Residue-level contacts at the interface:
Residue Q550 in the second protein contacts residue F344 in the first protein (closest heavy-atom distance 3.8 Å).
Residue P543 in the second protein contacts residue H296 in the first protein (closest heavy-atom distance 3.4 Å).
Residue G529 in the second protein is in contact with residue F336 in the first protein (closest heavy-atom distance 3.9 Å).
Residue K698 in the second protein is in contact with residue F344 in the first protein (closest heavy-atom distance 4.0 Å).
Residue W693 in the second protein interacts with residue L341 in the first protein (closest heavy-atom distance 3.5 Å).
Residue P532 in the second protein is in contact with residue M332 in the first protein (closest heavy-atom distance 3.4 Å).
Residue V538 in the second protein interacts with residue F336 in the first protein (closest heavy-atom distance 4.0 Å).
Residue L557 in the second protein is in contact with residue V345 in the first protein (closest heavy-atom distance 3.9 Å).
Residue G435 in the second protein interacts with residue Q349 in the first protein (closest heavy-atom distance 3.4 Å).
Residue I437 in the second protein interacts with residue D346 in the first protein (closest heavy-atom distance 3.7 Å).
Residue L690 in the second protein is in contact with residue N171 in the first protein (closest heavy-atom distance 3.2 Å).
Residue I437 in the second protein contacts residue F344 in the first protein (closest heavy-atom distance 3.8 Å).
Residue Y551 in the second protein contacts residue I281 in the first protein (closest heavy-atom distance 3.3 Å).
Residue G548 in the second protein contacts residue S293 in the first protein (closest heavy-atom distance 4.0 Å).
Residue Y549 in the second protein contacts residue S293 in the first protein (closest heavy-atom distance 4.0 Å).
Residue H547 in the second protein is in contact with residue S293 in the first protein (closest heavy-atom distance 4.0 Å).
Residue G435 in the second protein is in contact with residue V345 in the first protein (closest heavy-atom distance 3.5 Å).
Residue Q550 in the second protein is in contact with residue D343 in the first protein (closest heavy-atom distance 3.6 Å).
Residue I562 in the second protein is in contact with residue H296 in the first protein (closest heavy-atom distance 3.8 Å).
Residue H552 in the second protein contacts residue M347 in the first protein (closest heavy-atom distance 3.2 Å).
Residue P687 in the second protein contacts residue C166 in the first protein (closest heavy-atom distance 3.9 Å).
Residue F545 in the second protein is in contact with residue H296 in the first protein (closest heavy-atom distance 3.7 Å).
Residue K683 in the second protein contacts residue N171 in the first protein (closest heavy-atom distance 3.9 Å).
Residue P687 in the second protein is in contact with residue N171 in the first protein (closest heavy-atom distance 4.0 Å).
Residue S688 in the second protein is in contact with residue W118 in the first protein (closest heavy-atom distance 4.0 Å).
Residue P532 in the second protein is in contact with residue E333 in the first protein (closest heavy-atom distance 3.7 Å).
Residue H547 in the second protein interacts with residue D292 in the first protein (closest heavy-atom distance 4.0 Å).
Residue P687 in the second protein is in contact with residue W118 in the first protein (closest heavy-atom distance 3.3 Å).
Residue Q528 in the second protein contacts residue F336 in the first protein (closest heavy-atom distance 3.9 Å).
Residue M675 in the second protein contacts residue M342 in the first protein (closest heavy-atom distance 3.7 Å).
Residue N684 in the second protein interacts with residue N171 in the first protein (closest heavy-atom distance 3.1 Å).
Residue Y549 in the second protein interacts with residue I281 in the first protein (closest heavy-atom distance 3.6 Å).
Residue L677 in the second protein is in contact with residue L341 in the first protein (closest heavy-atom distance 3.7 Å).
Residue H552 in the second protein is in contact with residue V345 in the first protein (closest heavy-atom distance 3.6 Å).
Residue V527 in the second protein interacts with residue F336 in the first protein (closest heavy-atom distance 3.8 Å).
Residue S432 in the second protein is in contact with residue Q349 in the first protein (closest heavy-atom distance 2.3 Å).
Residue S685 in the second protein interacts with residue N171 in the first protein (closest heavy-atom distance 3.1 Å).
Residue N702 in the second protein contacts residue Y348 in the first protein (closest heavy-atom distance 3.4 Å).
Residue R441 in the second protein contacts residue M347 in the first protein (closest heavy-atom distance 3.3 Å).
Residue T433 in the second protein is in contact with residue Q349 in the first protein (closest heavy-atom distance 3.6 Å).
Residue A544 in the second protein interacts with residue H296 in the first protein (closest heavy-atom distance 3.9 Å).
Residue V436 in the second protein interacts with residue Q349 in the first protein (closest heavy-atom distance 3.2 Å).
Residue N702 in the second protein contacts residue D346 in the first protein (closest heavy-atom distance 3.4 Å).
Residue H563 in the second protein is in contact with residue H296 in the first protein (closest heavy-atom distance 3.7 Å).
Residue N684 in the second protein is in contact with residue N169 in the first protein (closest heavy-atom distance 3.9 Å).
Residue Y549 in the second protein is in contact with residue L282 in the first protein (closest heavy-atom distance 3.5 Å).
Residue D686 in the second protein contacts residue N171 in the first protein (closest heavy-atom distance 3.8 Å).
Residue P543 in the second protein interacts with residue G297 in the first protein (closest heavy-atom distance 3.2 Å).
Residue L677 in the second protein is in contact with residue M342 in the first protein (closest heavy-atom distance 3.7 Å).
Residue Y549 in the second protein interacts with residue H278 in the first protein (closest heavy-atom distance 3.0 Å).
Residue A701 in the second protein contacts residue M342 in the first protein (closest heavy-atom distance 4.0 Å).
Residue A701 in the second protein interacts with residue F344 in the first protein (closest heavy-atom distance 3.5 Å).
Residue N684 in the second protein contacts residue K170 in the first protein (closest heavy-atom distance 4.0 Å).
Residue G435 in the second protein interacts with residue D346 in the first protein (closest heavy-atom distance 2.6 Å).
Residue V697 in the second protein contacts residue M342 in the first protein (closest heavy-atom distance 3.9 Å).
Residue K556 in the second protein is in contact with residue I281 in the first protein (closest heavy-atom distance 3.9 Å).
Residue K561 in the second protein contacts residue H296 in the first protein (closest heavy-atom distance 3.2 Å).
Residue A546 in the second protein contacts residue H296 in the first protein (closest heavy-atom distance 3.5 Å).
Residue K683 in the second protein is in contact with residue N169 in the first protein (closest heavy-atom distance 3.5 Å).
Residue Q550 in the second protein contacts residue V345 in the first protein (closest heavy-atom distance 3.5 Å).

Sequence of the second protein:
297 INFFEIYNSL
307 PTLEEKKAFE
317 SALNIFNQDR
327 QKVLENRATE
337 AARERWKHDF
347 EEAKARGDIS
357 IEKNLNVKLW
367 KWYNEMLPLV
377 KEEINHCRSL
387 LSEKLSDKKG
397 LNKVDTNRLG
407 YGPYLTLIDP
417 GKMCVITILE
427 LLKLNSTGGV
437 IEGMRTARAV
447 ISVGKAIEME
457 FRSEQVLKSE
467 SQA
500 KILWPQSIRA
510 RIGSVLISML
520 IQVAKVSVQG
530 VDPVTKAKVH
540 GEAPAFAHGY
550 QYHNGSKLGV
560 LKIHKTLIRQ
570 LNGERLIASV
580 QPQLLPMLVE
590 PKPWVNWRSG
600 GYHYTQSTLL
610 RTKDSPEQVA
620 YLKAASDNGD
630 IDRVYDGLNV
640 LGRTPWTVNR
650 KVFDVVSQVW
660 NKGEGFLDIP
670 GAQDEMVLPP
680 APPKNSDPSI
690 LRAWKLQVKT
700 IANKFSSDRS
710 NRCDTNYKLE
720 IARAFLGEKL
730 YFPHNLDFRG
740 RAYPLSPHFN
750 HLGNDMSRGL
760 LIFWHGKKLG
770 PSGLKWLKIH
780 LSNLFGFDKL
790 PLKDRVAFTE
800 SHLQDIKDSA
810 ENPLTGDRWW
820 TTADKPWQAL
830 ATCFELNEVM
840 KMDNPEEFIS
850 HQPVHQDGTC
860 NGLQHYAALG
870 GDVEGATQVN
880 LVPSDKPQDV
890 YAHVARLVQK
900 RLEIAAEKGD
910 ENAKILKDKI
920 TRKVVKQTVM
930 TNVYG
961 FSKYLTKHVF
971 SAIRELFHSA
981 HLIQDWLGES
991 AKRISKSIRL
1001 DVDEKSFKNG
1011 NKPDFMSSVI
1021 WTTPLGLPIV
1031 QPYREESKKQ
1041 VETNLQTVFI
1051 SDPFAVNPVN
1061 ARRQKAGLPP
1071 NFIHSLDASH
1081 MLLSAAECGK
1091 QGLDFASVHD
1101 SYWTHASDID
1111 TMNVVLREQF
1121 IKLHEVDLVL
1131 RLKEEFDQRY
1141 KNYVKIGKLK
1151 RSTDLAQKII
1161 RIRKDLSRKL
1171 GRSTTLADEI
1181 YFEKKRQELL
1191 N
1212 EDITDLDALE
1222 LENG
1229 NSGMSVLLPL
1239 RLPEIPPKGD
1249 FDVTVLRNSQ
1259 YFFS

Sequence of the first protein:
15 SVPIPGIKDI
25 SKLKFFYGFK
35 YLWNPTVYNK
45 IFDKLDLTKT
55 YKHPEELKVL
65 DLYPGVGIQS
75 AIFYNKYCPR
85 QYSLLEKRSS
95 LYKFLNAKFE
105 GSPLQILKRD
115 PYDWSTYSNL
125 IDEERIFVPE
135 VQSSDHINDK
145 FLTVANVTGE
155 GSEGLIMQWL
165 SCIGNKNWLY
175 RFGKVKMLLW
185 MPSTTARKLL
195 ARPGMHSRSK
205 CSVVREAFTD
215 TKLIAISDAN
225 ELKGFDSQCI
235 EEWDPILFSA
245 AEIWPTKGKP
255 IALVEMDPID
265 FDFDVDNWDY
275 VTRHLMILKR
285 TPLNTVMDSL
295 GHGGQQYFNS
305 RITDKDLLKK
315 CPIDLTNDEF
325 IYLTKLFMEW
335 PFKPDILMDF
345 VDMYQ

These two protein chains interact to form a complex.